Interface contacts:
Residue R139 in the first protein interacts with residue P121 in the second protein (closest heavy-atom distance 4.2 Å).
Residue T132 in the first protein interacts with residue G111 in the second protein (closest heavy-atom distance 4.0 Å).
Residue T158 in the first protein interacts with residue T110 in the second protein (closest heavy-atom distance 3.3 Å).
Residue F70 in the first protein contacts residue A63 in the second protein (closest heavy-atom distance 3.7 Å).
Residue F71 in the first protein contacts residue R52 in the second protein (closest heavy-atom distance 2.7 Å).
Residue A157 in the first protein is in contact with residue R112 in the second protein (closest heavy-atom distance 3.9 Å).
Residue R139 in the first protein contacts residue A122 in the second protein (closest heavy-atom distance 4.2 Å).
Residue L128 in the first protein interacts with residue P123 in the second protein (closest heavy-atom distance 3.6 Å).
Residue L159 in the first protein interacts with residue T110 in the second protein (closest heavy-atom distance 4.0 Å).
Residue I73 in the first protein interacts with residue F50 in the second protein (closest heavy-atom distance 3.8 Å).
Residue L67 in the first protein contacts residue L28 in the second protein (closest heavy-atom distance 3.9 Å).
Residue F70 in the first protein is in contact with residue M66 in the second protein (closest heavy-atom distance 3.4 Å).
Residue D72 in the first protein interacts with residue A34 in the second protein (closest heavy-atom distance 3.6 Å).
Residue D72 in the first protein contacts residue R52 in the second protein (closest heavy-atom distance 3.8 Å).
Residue T158 in the first protein contacts residue G111 in the second protein (closest heavy-atom distance 3.3 Å).
Residue K20 in the first protein is in contact with residue T110 in the second protein (closest heavy-atom distance 3.9 Å).
Residue E24 in the first protein contacts residue E108 in the second protein (closest heavy-atom distance 3.1 Å).
Residue T23 in the first protein is in contact with residue T110 in the second protein (closest heavy-atom distance 3.5 Å).
Residue L159 in the first protein contacts residue E109 in the second protein (closest heavy-atom distance 4.0 Å).
Residue T132 in the first protein contacts residue L113 in the second protein (closest heavy-atom distance 4.0 Å).
Residue F70 in the first protein contacts residue M59 in the second protein (closest heavy-atom distance 3.3 Å).
Residue E136 in the first protein interacts with residue F117 in the second protein (closest heavy-atom distance 3.9 Å).
Residue F21 in the first protein is in contact with residue T110 in the second protein (closest heavy-atom distance 3.5 Å).
Residue T158 in the first protein contacts residue R112 in the second protein (closest heavy-atom distance 2.5 Å).
Residue T23 in the first protein contacts residue G111 in the second protein (closest heavy-atom distance 3.7 Å).
Residue F71 in the first protein is in contact with residue M59 in the second protein (closest heavy-atom distance 3.8 Å).
Residue I155 in the first protein is in contact with residue F117 in the second protein (closest heavy-atom distance 3.4 Å).
Residue R139 in the first protein interacts with residue T120 in the second protein (closest heavy-atom distance 3.3 Å).
Residue F70 in the first protein interacts with residue L71 in the second protein (closest heavy-atom distance 4.3 Å).
Residue F70 in the first protein is in contact with residue R62 in the second protein (closest heavy-atom distance 2.9 Å).
Residue P68 in the first protein interacts with residue M66 in the second protein (closest heavy-atom distance 3.6 Å).
Residue I155 in the first protein contacts residue P114 in the second protein (closest heavy-atom distance 3.4 Å).
Residue V133 in the first protein is in contact with residue L113 in the second protein (closest heavy-atom distance 3.9 Å).
Residue P68 in the first protein contacts residue L28 in the second protein (closest heavy-atom distance 3.7 Å).
Residue I73 in the first protein interacts with residue K49 in the second protein (closest heavy-atom distance 3.9 Å).
Residue A161 in the first protein interacts with residue E109 in the second protein (closest heavy-atom distance 3.2 Å).
Residue T23 in the first protein interacts with residue R112 in the second protein (closest heavy-atom distance 4.2 Å).
Residue F21 in the first protein contacts residue G111 in the second protein (closest heavy-atom distance 3.7 Å).
Residue F70 in the first protein contacts residue W58 in the second protein (closest heavy-atom distance 3.8 Å).
Residue P160 in the first protein interacts with residue E109 in the second protein (closest heavy-atom distance 3.3 Å).
Residue K156 in the first protein interacts with residue P114 in the second protein (closest heavy-atom distance 3.4 Å).
Residue I155 in the first protein is in contact with residue L113 in the second protein (closest heavy-atom distance 3.6 Å).
Residue F71 in the first protein interacts with residue W58 in the second protein (closest heavy-atom distance 4.0 Å).
Residue T158 in the first protein is in contact with residue E109 in the second protein (closest heavy-atom distance 3.0 Å).
Residue P160 in the first protein contacts residue T110 in the second protein (closest heavy-atom distance 3.3 Å).
Residue P68 in the first protein is in contact with residue I31 in the second protein (closest heavy-atom distance 3.6 Å).
Residue L142 in the first protein interacts with residue P123 in the second protein (closest heavy-atom distance 3.9 Å).
Residue F71 in the first protein is in contact with residue L53 in the second protein (closest heavy-atom distance 3.8 Å).
Residue T158 in the first protein is in contact with residue L113 in the second protein (closest heavy-atom distance 3.9 Å).
Residue D72 in the first protein is in contact with residue K49 in the second protein (closest heavy-atom distance 3.9 Å).
Residue R139 in the first protein contacts residue P119 in the second protein (closest heavy-atom distance 3.7 Å).
Residue N131 in the first protein interacts with residue L113 in the second protein (closest heavy-atom distance 3.7 Å).
Residue E136 in the first protein contacts residue P119 in the second protein (closest heavy-atom distance 3.3 Å).
Residue P68 in the first protein is in contact with residue R68 in the second protein (closest heavy-atom distance 3.8 Å).
Residue V133 in the first protein interacts with residue G111 in the second protein (closest heavy-atom distance 3.2 Å).
Residue R140 in the first protein contacts residue F117 in the second protein (closest heavy-atom distance 4.1 Å).
Residue H69 in the first protein is in contact with residue R62 in the second protein (closest heavy-atom distance 2.9 Å).
Residue F71 in the first protein interacts with residue A34 in the second protein (closest heavy-atom distance 3.8 Å).
Residue E136 in the first protein interacts with residue T120 in the second protein (closest heavy-atom distance 3.2 Å).
Residue I73 in the first protein contacts residue L53 in the second protein (closest heavy-atom distance 3.7 Å).

Sequence of the first protein:
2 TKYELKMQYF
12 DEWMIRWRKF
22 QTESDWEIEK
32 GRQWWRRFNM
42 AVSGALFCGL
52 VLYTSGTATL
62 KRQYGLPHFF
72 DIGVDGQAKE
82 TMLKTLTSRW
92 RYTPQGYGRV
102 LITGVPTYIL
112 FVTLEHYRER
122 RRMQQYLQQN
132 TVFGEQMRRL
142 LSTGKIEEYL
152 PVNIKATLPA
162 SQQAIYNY

This data describes a binding interaction between two proteins.

Sequence of the second protein:
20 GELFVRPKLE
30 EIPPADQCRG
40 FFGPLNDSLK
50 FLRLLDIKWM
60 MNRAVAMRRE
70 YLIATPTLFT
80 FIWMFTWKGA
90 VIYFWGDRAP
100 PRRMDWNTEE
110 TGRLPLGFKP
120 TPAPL